Contacts between the two chains:
Residue N863 in protein 1 interacts with residue D202 in protein 2 (closest heavy-atom distance 3.0 Å).
Residue R810 in protein 1 contacts residue E207 in protein 2 (closest heavy-atom distance 3.0 Å).
Residue Y1000 in protein 1 is in contact with residue E162 in protein 2 (closest heavy-atom distance 2.7 Å).
Residue R822 in protein 1 contacts residue Y84 in protein 2 (closest heavy-atom distance 3.1 Å).
Residue R810 in protein 1 is in contact with residue D202 in protein 2 (closest heavy-atom distance 2.8 Å).
Residue K776 in protein 1 is in contact with residue V198 in protein 2 (closest heavy-atom distance 2.9 Å).
Residue Y876 in protein 1 interacts with residue F225 in protein 2 (closest heavy-atom distance 2.8 Å).
Residue S826 in protein 1 contacts residue P231 in protein 2 (closest heavy-atom distance 3.2 Å).
Residue N809 in protein 1 contacts residue P199 in protein 2 (closest heavy-atom distance 3.0 Å).
Residue K748 in protein 1 contacts residue E187 in protein 2 (closest heavy-atom distance 2.7 Å).
Residue S874 in protein 1 interacts with residue P205 in protein 2 (closest heavy-atom distance 2.7 Å).
Residue R967 in protein 1 is in contact with residue S164 in protein 2 (closest heavy-atom distance 2.8 Å).
Residue Y876 in protein 1 is in contact with residue I209 in protein 2 (closest heavy-atom distance 2.9 Å).
Residue I1025 in protein 1 is in contact with residue N44 in protein 2 (closest heavy-atom distance 3.0 Å).
Residue Y886 in protein 1 interacts with residue L233 in protein 2 (closest heavy-atom distance 2.7 Å).
Residue Y818 in protein 1 interacts with residue A176 in protein 2 (closest heavy-atom distance 3.1 Å).
Residue K993 in protein 1 interacts with residue N86 in protein 2 (closest heavy-atom distance 3.1 Å).
Residue I1025 in protein 1 interacts with residue S51 in protein 2 (closest heavy-atom distance 2.6 Å).
Residue R926 in protein 1 is in contact with residue N247 in protein 2 (closest heavy-atom distance 2.9 Å).
Residue E957 in protein 1 interacts with residue N172 in protein 2 (closest heavy-atom distance 2.8 Å).
Residue E865 in protein 1 is in contact with residue N201 in protein 2 (closest heavy-atom distance 2.8 Å).
Residue Y879 in protein 1 is in contact with residue P228 in protein 2 (closest heavy-atom distance 2.6 Å).
Residue I972 in protein 1 interacts with residue Y242 in protein 2 (closest heavy-atom distance 3.0 Å).
Residue D991 in protein 1 is in contact with residue K169 in protein 2 (closest heavy-atom distance 2.7 Å).
Residue L971 in protein 1 contacts residue L240 in protein 2 (closest heavy-atom distance 2.9 Å).
Residue R889 in protein 1 is in contact with residue M235 in protein 2 (closest heavy-atom distance 2.9 Å).
Residue Y963 in protein 1 is in contact with residue D165 in protein 2 (closest heavy-atom distance 3.2 Å).
Residue R967 in protein 1 is in contact with residue S234 in protein 2 (closest heavy-atom distance 2.8 Å).
Residue H997 in protein 1 interacts with residue S164 in protein 2 (closest heavy-atom distance 3.1 Å).
Residue S873 in protein 1 is in contact with residue Q206 in protein 2 (closest heavy-atom distance 3.2 Å).
Residue N1001 in protein 1 is in contact with residue S164 in protein 2 (closest heavy-atom distance 2.9 Å).
Residue D907 in protein 1 is in contact with residue T223 in protein 2 (closest heavy-atom distance 2.8 Å).
Residue Y953 in protein 1 contacts residue D224 in protein 2 (closest heavy-atom distance 2.6 Å).
Residue K872 in protein 1 is in contact with residue E207 in protein 2 (closest heavy-atom distance 2.8 Å).
Residue R810 in protein 1 contacts residue Q204 in protein 2 (closest heavy-atom distance 3.1 Å).
Residue K811 in protein 1 contacts residue E178 in protein 2 (closest heavy-atom distance 2.8 Å).
Residue Q814 in protein 1 is in contact with residue Q226 in protein 2 (closest heavy-atom distance 2.9 Å).
Residue I1025 in protein 1 is in contact with residue S46 in protein 2 (closest heavy-atom distance 2.6 Å).
Residue K811 in protein 1 interacts with residue S197 in protein 2 (closest heavy-atom distance 3.0 Å).
Residue H932 in protein 1 contacts residue Y242 in protein 2 (closest heavy-atom distance 2.7 Å).
Residue K776 in protein 1 is in contact with residue D200 in protein 2 (closest heavy-atom distance 2.8 Å).
Residue H932 in protein 1 is in contact with residue A246 in protein 2 (closest heavy-atom distance 3.2 Å).
Residue L917 in protein 1 is in contact with residue F166 in protein 2 (closest heavy-atom distance 3.2 Å).
Residue Y867 in protein 1 contacts residue Q206 in protein 2 (closest heavy-atom distance 2.8 Å).
Residue Y818 in protein 1 contacts residue S175 in protein 2 (closest heavy-atom distance 2.7 Å).
Residue Y867 in protein 1 contacts residue S203 in protein 2 (closest heavy-atom distance 2.8 Å).
Residue D908 in protein 1 interacts with residue F225 in protein 2 (closest heavy-atom distance 3.0 Å).
Residue E960 in protein 1 contacts residue K169 in protein 2 (closest heavy-atom distance 2.8 Å).
Residue M740 in protein 1 interacts with residue W188 in protein 2 (closest heavy-atom distance 3.3 Å).
Residue M777 in protein 1 contacts residue W188 in protein 2 (closest heavy-atom distance 3.1 Å).
Residue H997 in protein 1 contacts residue E100 in protein 2 (closest heavy-atom distance 2.8 Å).
Residue D790 in protein 1 is in contact with residue K64 in protein 2 (closest heavy-atom distance 2.7 Å).
Residue Q814 in protein 1 interacts with residue S175 in protein 2 (closest heavy-atom distance 2.6 Å).
Residue T928 in protein 1 interacts with residue N247 in protein 2 (closest heavy-atom distance 2.9 Å).
Residue Y963 in protein 1 contacts residue S164 in protein 2 (closest heavy-atom distance 3.1 Å).
Residue N964 in protein 1 interacts with residue Q167 in protein 2 (closest heavy-atom distance 2.8 Å).
Residue H997 in protein 1 interacts with residue Q167 in protein 2 (closest heavy-atom distance 3.1 Å).
Residue L1023 in protein 1 contacts residue N44 in protein 2 (closest heavy-atom distance 2.9 Å).
Residue H921 in protein 1 is in contact with residue M235 in protein 2 (closest heavy-atom distance 3.1 Å).
Residue R822 in protein 1 contacts residue E100 in protein 2 (closest heavy-atom distance 3.1 Å).

Sequence of protein 1:
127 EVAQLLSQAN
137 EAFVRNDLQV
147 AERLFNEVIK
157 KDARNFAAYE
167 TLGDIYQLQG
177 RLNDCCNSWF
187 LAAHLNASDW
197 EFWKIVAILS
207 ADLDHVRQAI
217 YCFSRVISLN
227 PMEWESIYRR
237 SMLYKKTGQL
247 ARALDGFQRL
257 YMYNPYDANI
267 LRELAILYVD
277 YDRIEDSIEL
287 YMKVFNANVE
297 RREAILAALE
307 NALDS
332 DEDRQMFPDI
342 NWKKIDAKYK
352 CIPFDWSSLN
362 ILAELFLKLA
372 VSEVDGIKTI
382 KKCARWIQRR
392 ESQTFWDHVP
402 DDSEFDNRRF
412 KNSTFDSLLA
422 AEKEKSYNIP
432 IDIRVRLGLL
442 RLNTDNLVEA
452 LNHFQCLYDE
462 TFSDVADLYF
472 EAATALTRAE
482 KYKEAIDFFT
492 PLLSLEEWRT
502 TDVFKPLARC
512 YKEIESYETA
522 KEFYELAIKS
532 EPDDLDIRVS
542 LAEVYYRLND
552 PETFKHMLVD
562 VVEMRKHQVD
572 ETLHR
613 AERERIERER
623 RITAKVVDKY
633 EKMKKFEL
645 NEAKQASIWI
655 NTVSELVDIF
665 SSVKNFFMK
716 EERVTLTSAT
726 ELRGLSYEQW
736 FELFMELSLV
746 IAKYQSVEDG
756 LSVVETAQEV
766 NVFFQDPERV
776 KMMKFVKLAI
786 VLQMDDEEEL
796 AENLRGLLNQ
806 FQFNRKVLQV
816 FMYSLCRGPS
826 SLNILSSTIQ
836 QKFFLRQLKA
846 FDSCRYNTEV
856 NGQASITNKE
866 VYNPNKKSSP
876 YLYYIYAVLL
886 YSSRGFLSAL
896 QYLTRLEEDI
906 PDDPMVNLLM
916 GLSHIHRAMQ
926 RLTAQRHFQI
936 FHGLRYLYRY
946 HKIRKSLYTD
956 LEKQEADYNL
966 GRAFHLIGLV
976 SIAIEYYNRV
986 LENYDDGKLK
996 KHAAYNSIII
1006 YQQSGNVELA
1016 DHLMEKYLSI

This data describes a binding interaction between two proteins.

Sequence of protein 2:
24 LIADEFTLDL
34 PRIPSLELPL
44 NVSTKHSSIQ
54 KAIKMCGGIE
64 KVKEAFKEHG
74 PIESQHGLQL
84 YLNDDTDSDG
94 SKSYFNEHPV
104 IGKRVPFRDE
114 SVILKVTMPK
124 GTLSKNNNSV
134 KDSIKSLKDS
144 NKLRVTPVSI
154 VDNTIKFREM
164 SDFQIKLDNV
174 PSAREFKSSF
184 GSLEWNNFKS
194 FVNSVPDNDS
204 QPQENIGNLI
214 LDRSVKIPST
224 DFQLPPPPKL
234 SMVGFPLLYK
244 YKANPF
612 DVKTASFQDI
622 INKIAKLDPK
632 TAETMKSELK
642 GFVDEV